Sequence of chain A:
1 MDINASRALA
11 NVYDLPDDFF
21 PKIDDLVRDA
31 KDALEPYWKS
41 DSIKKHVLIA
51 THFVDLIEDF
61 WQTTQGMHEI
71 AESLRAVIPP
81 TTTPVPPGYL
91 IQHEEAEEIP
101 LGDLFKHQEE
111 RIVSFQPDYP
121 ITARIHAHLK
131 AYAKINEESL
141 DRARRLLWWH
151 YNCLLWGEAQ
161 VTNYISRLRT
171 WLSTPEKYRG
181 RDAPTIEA

Sequence of chain B:
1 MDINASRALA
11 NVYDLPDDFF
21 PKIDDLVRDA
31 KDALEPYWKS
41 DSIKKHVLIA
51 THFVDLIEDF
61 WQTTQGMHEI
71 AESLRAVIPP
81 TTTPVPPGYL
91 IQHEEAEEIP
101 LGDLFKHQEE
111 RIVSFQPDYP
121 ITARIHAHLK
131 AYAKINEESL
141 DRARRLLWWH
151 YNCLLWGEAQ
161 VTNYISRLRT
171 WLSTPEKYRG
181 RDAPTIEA

The following describes two proteins that form a bound complex.

Contacts between the two chains:
Residue N4 in chain A contacts residue Y37 in chain B (closest heavy-atom distance 4.0 Å).
Residue M1 in chain A is in contact with residue C153 in chain B (closest heavy-atom distance 3.6 Å).
Residue M1 in chain A interacts with residue E187 in chain B (closest heavy-atom distance 4.4 Å).
Residue A8 in chain A is in contact with residue D32 in chain B (closest heavy-atom distance 3.4 Å).
Residue M1 in chain A interacts with residue I186 in chain B (closest heavy-atom distance 4.0 Å).
Residue A5 in chain A interacts with residue L155 in chain B (closest heavy-atom distance 3.1 Å).
Residue L9 in chain A interacts with residue A33 in chain B (closest heavy-atom distance 3.3 Å).
Residue P175 in chain A interacts with residue D18 in chain B (closest heavy-atom distance 3.7 Å).
Residue Y178 in chain A interacts with residue D18 in chain B (closest heavy-atom distance 3.8 Å).
Residue D2 in chain A is in contact with residue L155 in chain B (closest heavy-atom distance 2.4 Å).
Residue Y178 in chain A contacts residue W171 in chain B (closest heavy-atom distance 4.7 Å).
Residue D2 in chain A interacts with residue L154 in chain B (closest heavy-atom distance 3.4 Å).
Residue S173 in chain A is in contact with residue L26 in chain B (closest heavy-atom distance 4.8 Å).
Residue M1 in chain A is in contact with residue N152 in chain B (closest heavy-atom distance 3.6 Å).
Residue R179 in chain A is in contact with residue A183 in chain B (closest heavy-atom distance 4.7 Å).
Residue A5 in chain A interacts with residue A33 in chain B (closest heavy-atom distance 4.1 Å).
Residue S173 in chain A interacts with residue P21 in chain B (closest heavy-atom distance 3.5 Å).
Residue A8 in chain A contacts residue P36 in chain B (closest heavy-atom distance 3.2 Å).
Residue Y178 in chain A is in contact with residue F19 in chain B (closest heavy-atom distance 1.9 Å).
Residue R169 in chain A is in contact with residue D32 in chain B (closest heavy-atom distance 3.6 Å).
Residue Y178 in chain A contacts residue L172 in chain B (closest heavy-atom distance 4.5 Å).
Residue Y178 in chain A is in contact with residue P16 in chain B (closest heavy-atom distance 4.0 Å).
Residue T174 in chain A is in contact with residue P21 in chain B (closest heavy-atom distance 5.0 Å).
Residue K177 in chain A is in contact with residue D18 in chain B (closest heavy-atom distance 4.4 Å).
Residue R169 in chain A is in contact with residue D29 in chain B (closest heavy-atom distance 1.9 Å).
Residue L172 in chain A interacts with residue D25 in chain B (closest heavy-atom distance 4.7 Å).
Residue M1 in chain A contacts residue W156 in chain B (closest heavy-atom distance 0.5 Å).
Residue R181 in chain A is in contact with residue R181 in chain B (closest heavy-atom distance 1.2 Å).
Residue P175 in chain A is in contact with residue F19 in chain B (closest heavy-atom distance 3.6 Å).
Residue R167 in chain A interacts with residue W156 in chain B (closest heavy-atom distance 4.5 Å).
Residue P175 in chain A interacts with residue P21 in chain B (closest heavy-atom distance 4.9 Å).
Residue R169 in chain A interacts with residue D25 in chain B (closest heavy-atom distance 4.9 Å).
Residue L9 in chain A is in contact with residue Y151 in chain B (closest heavy-atom distance 3.3 Å).
Residue L9 in chain A is in contact with residue D32 in chain B (closest heavy-atom distance 4.0 Å).
Residue Y178 in chain A is in contact with residue A183 in chain B (closest heavy-atom distance 3.8 Å).
Residue T170 in chain A contacts residue D29 in chain B (closest heavy-atom distance 4.9 Å).
Residue S6 in chain A interacts with residue L155 in chain B (closest heavy-atom distance 4.5 Å).
Residue N4 in chain A is in contact with residue P36 in chain B (closest heavy-atom distance 4.5 Å).
Residue M1 in chain A is in contact with residue G157 in chain B (closest heavy-atom distance 1.6 Å).
Residue D2 in chain A contacts residue W156 in chain B (closest heavy-atom distance 4.4 Å).
Residue M1 in chain A contacts residue V161 in chain B (closest heavy-atom distance 4.8 Å).
Residue A8 in chain A is in contact with residue A33 in chain B (closest heavy-atom distance 4.7 Å).
Residue Y178 in chain A is in contact with residue P184 in chain B (closest heavy-atom distance 4.8 Å).
Residue S173 in chain A is in contact with residue D25 in chain B (closest heavy-atom distance 2.2 Å).
Residue P175 in chain A is in contact with residue F20 in chain B (closest heavy-atom distance 3.8 Å).
Residue D14 in chain A contacts residue D32 in chain B (closest heavy-atom distance 4.3 Å).
Residue M1 in chain A is in contact with residue L154 in chain B (closest heavy-atom distance 4.7 Å).
Residue L9 in chain A interacts with residue D29 in chain B (closest heavy-atom distance 4.0 Å).
Residue S173 in chain A interacts with residue D29 in chain B (closest heavy-atom distance 4.1 Å).
Residue G180 in chain A is in contact with residue D182 in chain B (closest heavy-atom distance 4.0 Å).
Residue A5 in chain A is in contact with residue Y37 in chain B (closest heavy-atom distance 5.0 Å).
Residue R181 in chain A contacts residue D182 in chain B (closest heavy-atom distance 4.2 Å).
Residue R179 in chain A is in contact with residue D182 in chain B (closest heavy-atom distance 4.4 Å).
Residue R169 in chain A contacts residue R28 in chain B (closest heavy-atom distance 3.6 Å).
Residue D2 in chain A contacts residue Y37 in chain B (closest heavy-atom distance 3.8 Å).
Residue M1 in chain A interacts with residue L155 in chain B (closest heavy-atom distance 2.9 Å).
Residue S173 in chain A contacts residue K22 in chain B (closest heavy-atom distance 4.5 Å).